Interface contacts:
Residue T11 in chain B contacts residue F44 in chain A (closest heavy-atom distance 3.5 Å).
Residue V10 in chain B is in contact with residue G43 in chain A (closest heavy-atom distance 4.6 Å).
Residue F84 in chain B is in contact with residue I53 in chain A (closest heavy-atom distance 4.2 Å).
Residue T11 in chain B is in contact with residue G43 in chain A (closest heavy-atom distance 3.6 Å).
Residue F84 in chain B interacts with residue P50 in chain A (closest heavy-atom distance 4.1 Å).
Residue E12 in chain B interacts with residue K48 in chain A (closest heavy-atom distance 3.6 Å).
Residue V10 in chain B interacts with residue I53 in chain A (closest heavy-atom distance 4.1 Å).
Residue E12 in chain B interacts with residue G43 in chain A (closest heavy-atom distance 3.0 Å).
Residue E12 in chain B is in contact with residue R45 in chain A (closest heavy-atom distance 3.1 Å).
Residue F84 in chain B is in contact with residue A55 in chain A (closest heavy-atom distance 3.3 Å).
Residue M15 in chain B interacts with residue I53 in chain A (closest heavy-atom distance 3.4 Å).
Residue M15 in chain B contacts residue P50 in chain A (closest heavy-atom distance 3.7 Å).
Residue E12 in chain B is in contact with residue F44 in chain A (closest heavy-atom distance 3.3 Å).
Residue V10 in chain B is in contact with residue F44 in chain A (closest heavy-atom distance 3.7 Å).
Residue M15 in chain B is in contact with residue F44 in chain A (closest heavy-atom distance 3.6 Å).
Residue V10 in chain B contacts residue D42 in chain A (closest heavy-atom distance 4.8 Å).
Residue F84 in chain B contacts residue N52 in chain A (closest heavy-atom distance 2.8 Å).
Residue V83 in chain B is in contact with residue I53 in chain A (closest heavy-atom distance 3.4 Å).
Residue V83 in chain B contacts residue N52 in chain A (closest heavy-atom distance 4.3 Å).

The following describes two proteins that form a bound complex.

Sequence of chain A:
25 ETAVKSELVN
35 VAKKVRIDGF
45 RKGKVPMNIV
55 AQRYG

Sequence of chain B:
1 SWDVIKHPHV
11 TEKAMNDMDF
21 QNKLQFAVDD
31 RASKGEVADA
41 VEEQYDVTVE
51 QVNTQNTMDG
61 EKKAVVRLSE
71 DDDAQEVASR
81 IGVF